Residue-level contacts at the interface:
Residue L188 in the first protein contacts residue V73 in the second protein (closest heavy-atom distance 4.0 Å).
Residue H162 in the first protein contacts residue M90 in the second protein (closest heavy-atom distance 3.6 Å).
Residue I118 in the first protein is in contact with residue M90 in the second protein (closest heavy-atom distance 4.1 Å).
Residue I189 in the first protein interacts with residue R54 in the second protein (closest heavy-atom distance 3.5 Å).
Residue L109 in the first protein contacts residue T94 in the second protein (closest heavy-atom distance 4.2 Å).
Residue P133 in the first protein contacts residue P133 in the second protein (closest heavy-atom distance 3.6 Å).
Residue E128 in the first protein interacts with residue I87 in the second protein (closest heavy-atom distance 4.1 Å).
Residue A77 in the first protein contacts residue A55 in the second protein (closest heavy-atom distance 3.8 Å).
Residue T186 in the first protein interacts with residue T186 in the second protein (closest heavy-atom distance 4.2 Å).
Residue L188 in the first protein interacts with residue K71 in the second protein (closest heavy-atom distance 3.6 Å).
Residue A77 in the first protein is in contact with residue R54 in the second protein (closest heavy-atom distance 3.7 Å).
Residue R153 in the first protein interacts with residue I87 in the second protein (closest heavy-atom distance 3.8 Å).
Residue K157 in the first protein is in contact with residue M90 in the second protein (closest heavy-atom distance 3.0 Å).
Residue Q166 in the first protein is in contact with residue N98 in the second protein (closest heavy-atom distance 2.6 Å).
Residue I164 in the first protein contacts residue Y96 in the second protein (closest heavy-atom distance 3.7 Å).
Residue T131 in the first protein is in contact with residue V182 in the second protein (closest heavy-atom distance 3.0 Å).
Residue D76 in the first protein is in contact with residue R54 in the second protein (closest heavy-atom distance 3.3 Å).
Residue G190 in the first protein interacts with residue K71 in the second protein (closest heavy-atom distance 3.1 Å).
Residue I164 in the first protein interacts with residue M90 in the second protein (closest heavy-atom distance 4.3 Å).
Residue P130 in the first protein contacts residue L184 in the second protein (closest heavy-atom distance 3.7 Å).
Residue E128 in the first protein interacts with residue G88 in the second protein (closest heavy-atom distance 4.0 Å).
Residue T155 in the first protein interacts with residue M90 in the second protein (closest heavy-atom distance 4.3 Å).
Residue A77 in the first protein interacts with residue G53 in the second protein (closest heavy-atom distance 3.2 Å).
Residue T131 in the first protein interacts with residue Q135 in the second protein (closest heavy-atom distance 3.9 Å).
Residue P130 in the first protein interacts with residue V182 in the second protein (closest heavy-atom distance 3.4 Å).
Residue N158 in the first protein contacts residue P93 in the second protein (closest heavy-atom distance 4.2 Å).
Residue L188 in the first protein is in contact with residue Q82 in the second protein (closest heavy-atom distance 4.0 Å).
Residue Q166 in the first protein is in contact with residue Q135 in the second protein (closest heavy-atom distance 3.2 Å).
Residue W75 in the first protein interacts with residue W75 in the second protein (closest heavy-atom distance 3.7 Å).
Residue L78 in the first protein contacts residue I80 in the second protein (closest heavy-atom distance 3.6 Å).
Residue R153 in the first protein is in contact with residue V182 in the second protein (closest heavy-atom distance 3.6 Å).
Residue L188 in the first protein is in contact with residue L184 in the second protein (closest heavy-atom distance 4.3 Å).
Residue T186 in the first protein interacts with residue I80 in the second protein (closest heavy-atom distance 4.2 Å).
Residue G190 in the first protein contacts residue R54 in the second protein (closest heavy-atom distance 3.7 Å).
Residue P111 in the first protein is in contact with residue T94 in the second protein (closest heavy-atom distance 4.1 Å).
Residue I118 in the first protein is in contact with residue T94 in the second protein (closest heavy-atom distance 3.8 Å).
Residue L113 in the first protein interacts with residue F95 in the second protein (closest heavy-atom distance 4.0 Å).
Residue F151 in the first protein interacts with residue Q135 in the second protein (closest heavy-atom distance 3.4 Å).
Residue G190 in the first protein interacts with residue A55 in the second protein (closest heavy-atom distance 3.6 Å).
Residue F151 in the first protein interacts with residue V134 in the second protein (closest heavy-atom distance 3.6 Å).
Residue S129 in the first protein is in contact with residue V182 in the second protein (closest heavy-atom distance 4.2 Å).
Residue L188 in the first protein is in contact with residue F72 in the second protein (closest heavy-atom distance 4.2 Å).
Residue I118 in the first protein contacts residue Y96 in the second protein (closest heavy-atom distance 4.0 Å).
Residue K157 in the first protein contacts residue E91 in the second protein (closest heavy-atom distance 4.0 Å).
Residue L109 in the first protein contacts residue P93 in the second protein (closest heavy-atom distance 3.1 Å).
Residue K157 in the first protein is in contact with residue N92 in the second protein (closest heavy-atom distance 3.9 Å).
Residue L109 in the first protein interacts with residue M90 in the second protein (closest heavy-atom distance 4.2 Å).
Residue Q166 in the first protein contacts residue Y96 in the second protein (closest heavy-atom distance 4.2 Å).
Residue R153 in the first protein interacts with residue G88 in the second protein (closest heavy-atom distance 3.2 Å).
Residue S110 in the first protein contacts residue T94 in the second protein (closest heavy-atom distance 3.6 Å).
Residue F151 in the first protein is in contact with residue S181 in the second protein (closest heavy-atom distance 4.0 Å).
Residue R153 in the first protein is in contact with residue Y96 in the second protein (closest heavy-atom distance 2.8 Å).
Residue T155 in the first protein interacts with residue G88 in the second protein (closest heavy-atom distance 4.0 Å).
Residue T186 in the first protein is in contact with residue L184 in the second protein (closest heavy-atom distance 3.4 Å).
Residue V149 in the first protein contacts residue V149 in the second protein (closest heavy-atom distance 4.3 Å).
Residue A77 in the first protein contacts residue V73 in the second protein (closest heavy-atom distance 4.3 Å).
Residue T131 in the first protein is in contact with residue S181 in the second protein (closest heavy-atom distance 3.7 Å).
Residue T116 in the first protein contacts residue Y96 in the second protein (closest heavy-atom distance 4.0 Å).
Residue F151 in the first protein is in contact with residue V149 in the second protein (closest heavy-atom distance 4.0 Å).
Residue D76 in the first protein contacts residue G53 in the second protein (closest heavy-atom distance 3.7 Å).

Sequence of the second protein:
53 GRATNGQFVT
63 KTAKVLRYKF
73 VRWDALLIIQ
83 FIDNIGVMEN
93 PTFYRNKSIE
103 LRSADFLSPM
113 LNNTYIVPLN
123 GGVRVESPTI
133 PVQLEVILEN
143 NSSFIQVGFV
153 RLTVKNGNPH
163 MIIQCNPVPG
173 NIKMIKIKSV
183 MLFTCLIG

Sequence of the first protein:
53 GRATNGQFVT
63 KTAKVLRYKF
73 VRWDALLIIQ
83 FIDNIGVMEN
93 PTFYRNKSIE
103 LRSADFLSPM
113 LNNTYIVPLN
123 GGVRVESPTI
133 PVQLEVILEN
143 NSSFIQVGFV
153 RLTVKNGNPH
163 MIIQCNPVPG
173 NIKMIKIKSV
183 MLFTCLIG

This data describes a binding interaction between two proteins.